This data describes a binding interaction between two proteins.

Contacts between the two chains:
Residue R284 in the second protein contacts residue D210 in the first protein (closest heavy-atom distance 2.6 Å).
Residue F132 in the second protein is in contact with residue H258 in the first protein (closest heavy-atom distance 3.2 Å).
Residue L95 in the second protein contacts residue Y9 in the first protein (closest heavy-atom distance 3.2 Å).
Residue H258 in the second protein contacts residue F132 in the first protein (closest heavy-atom distance 3.2 Å).
Residue N128 in the second protein contacts residue R259 in the first protein (closest heavy-atom distance 3.0 Å).
Residue H5 in the second protein is in contact with residue R88 in the first protein (closest heavy-atom distance 3.3 Å).
Residue H5 in the second protein is in contact with residue Q81 in the first protein (closest heavy-atom distance 2.9 Å).
Residue Y9 in the second protein contacts residue I94 in the first protein (closest heavy-atom distance 3.0 Å).
Residue A7 in the second protein is in contact with residue T93 in the first protein (closest heavy-atom distance 3.3 Å).
Residue R62 in the second protein is in contact with residue N12 in the first protein (closest heavy-atom distance 3.3 Å).
Residue S133 in the second protein interacts with residue G136 in the first protein (closest heavy-atom distance 3.6 Å).
Residue I94 in the second protein contacts residue A7 in the first protein (closest heavy-atom distance 2.7 Å).
Residue K91 in the second protein is in contact with residue H5 in the first protein (closest heavy-atom distance 3.4 Å).
Residue G136 in the second protein contacts residue S133 in the first protein (closest heavy-atom distance 3.6 Å).
Residue Y9 in the second protein is in contact with residue R96 in the first protein (closest heavy-atom distance 2.9 Å).
Residue I92 in the second protein is in contact with residue A7 in the first protein (closest heavy-atom distance 2.9 Å).
Residue P137 in the second protein is in contact with residue S133 in the first protein (closest heavy-atom distance 3.4 Å).
Residue N12 in the second protein interacts with residue R62 in the first protein (closest heavy-atom distance 3.3 Å).
Residue R96 in the second protein is in contact with residue D10 in the first protein (closest heavy-atom distance 2.9 Å).
Residue A7 in the second protein contacts residue I94 in the first protein (closest heavy-atom distance 2.7 Å).
Residue I94 in the second protein is in contact with residue Y9 in the first protein (closest heavy-atom distance 3.0 Å).
Residue N128 in the second protein is in contact with residue D260 in the first protein (closest heavy-atom distance 2.9 Å).
Residue R259 in the second protein contacts residue N128 in the first protein (closest heavy-atom distance 3.0 Å).
Residue T93 in the second protein contacts residue A7 in the first protein (closest heavy-atom distance 3.3 Å).
Residue N12 in the second protein is in contact with residue N98 in the first protein (closest heavy-atom distance 3.4 Å).
Residue I92 in the second protein interacts with residue H5 in the first protein (closest heavy-atom distance 3.0 Å).
Residue H8 in the second protein interacts with residue E74 in the first protein (closest heavy-atom distance 3.1 Å).
Residue N128 in the second protein contacts residue G261 in the first protein (closest heavy-atom distance 3.5 Å).
Residue E129 in the second protein is in contact with residue R259 in the first protein (closest heavy-atom distance 3.1 Å).
Residue I94 in the second protein contacts residue H8 in the first protein (closest heavy-atom distance 3.4 Å).
Residue F132 in the second protein is in contact with residue F132 in the first protein (closest heavy-atom distance 3.4 Å).
Residue F132 in the second protein interacts with residue I135 in the first protein (closest heavy-atom distance 3.4 Å).
Residue G261 in the second protein interacts with residue M263 in the first protein (closest heavy-atom distance 3.2 Å).
Residue H5 in the second protein contacts residue I92 in the first protein (closest heavy-atom distance 3.0 Å).
Residue D10 in the second protein interacts with residue R96 in the first protein (closest heavy-atom distance 2.9 Å).
Residue R88 in the second protein is in contact with residue H5 in the first protein (closest heavy-atom distance 3.3 Å).
Residue L125 in the second protein contacts residue D260 in the first protein (closest heavy-atom distance 3.6 Å).
Residue G261 in the second protein contacts residue N128 in the first protein (closest heavy-atom distance 3.5 Å).
Residue R259 in the second protein is in contact with residue E129 in the first protein (closest heavy-atom distance 3.1 Å).
Residue S133 in the second protein contacts residue R259 in the first protein (closest heavy-atom distance 3.0 Å).
Residue H5 in the second protein interacts with residue K91 in the first protein (closest heavy-atom distance 3.4 Å).
Residue D260 in the second protein interacts with residue N128 in the first protein (closest heavy-atom distance 2.9 Å).
Residue R259 in the second protein is in contact with residue S133 in the first protein (closest heavy-atom distance 3.0 Å).
Residue I92 in the second protein interacts with residue I6 in the first protein (closest heavy-atom distance 3.5 Å).
Residue I6 in the second protein is in contact with residue I92 in the first protein (closest heavy-atom distance 3.5 Å).
Residue N98 in the second protein contacts residue N12 in the first protein (closest heavy-atom distance 3.4 Å).
Residue A7 in the second protein is in contact with residue I92 in the first protein (closest heavy-atom distance 2.9 Å).
Residue P268 in the second protein interacts with residue R284 in the first protein (closest heavy-atom distance 3.0 Å).
Residue R96 in the second protein interacts with residue L11 in the first protein (closest heavy-atom distance 2.9 Å).
Residue Y9 in the second protein is in contact with residue L95 in the first protein (closest heavy-atom distance 3.2 Å).
Residue D210 in the second protein is in contact with residue R284 in the first protein (closest heavy-atom distance 2.6 Å).
Residue R284 in the second protein contacts residue P268 in the first protein (closest heavy-atom distance 3.0 Å).
Residue S133 in the second protein is in contact with residue P137 in the first protein (closest heavy-atom distance 3.4 Å).
Residue M263 in the second protein is in contact with residue G261 in the first protein (closest heavy-atom distance 3.2 Å).
Residue I135 in the second protein is in contact with residue F132 in the first protein (closest heavy-atom distance 3.4 Å).
Residue L11 in the second protein interacts with residue R96 in the first protein (closest heavy-atom distance 2.9 Å).
Residue R96 in the second protein interacts with residue Y9 in the first protein (closest heavy-atom distance 2.9 Å).
Residue H8 in the second protein contacts residue I94 in the first protein (closest heavy-atom distance 3.4 Å).
Residue Q81 in the second protein interacts with residue H5 in the first protein (closest heavy-atom distance 2.9 Å).
Residue E74 in the second protein is in contact with residue H8 in the first protein (closest heavy-atom distance 3.1 Å).

Sequence of the second protein:
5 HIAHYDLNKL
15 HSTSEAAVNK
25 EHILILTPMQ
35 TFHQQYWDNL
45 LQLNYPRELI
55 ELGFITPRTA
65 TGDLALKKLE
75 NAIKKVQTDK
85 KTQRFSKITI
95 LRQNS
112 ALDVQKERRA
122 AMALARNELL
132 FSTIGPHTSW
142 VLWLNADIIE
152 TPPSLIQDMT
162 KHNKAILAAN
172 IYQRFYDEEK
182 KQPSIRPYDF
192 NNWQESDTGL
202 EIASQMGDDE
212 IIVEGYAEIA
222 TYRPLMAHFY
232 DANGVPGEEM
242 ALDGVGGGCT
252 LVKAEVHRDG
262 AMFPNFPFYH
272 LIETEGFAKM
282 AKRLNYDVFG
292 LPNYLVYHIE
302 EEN

Sequence of the first protein:
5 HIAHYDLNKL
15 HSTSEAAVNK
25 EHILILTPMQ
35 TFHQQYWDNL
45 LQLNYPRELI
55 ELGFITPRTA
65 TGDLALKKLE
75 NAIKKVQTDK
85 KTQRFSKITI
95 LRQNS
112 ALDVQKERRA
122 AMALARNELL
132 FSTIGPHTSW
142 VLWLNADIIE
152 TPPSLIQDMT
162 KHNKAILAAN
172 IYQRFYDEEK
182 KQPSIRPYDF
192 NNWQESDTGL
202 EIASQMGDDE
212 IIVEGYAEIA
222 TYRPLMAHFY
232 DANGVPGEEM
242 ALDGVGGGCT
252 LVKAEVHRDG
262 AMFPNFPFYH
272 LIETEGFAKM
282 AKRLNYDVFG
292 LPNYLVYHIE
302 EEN